Sequence of protein 2:
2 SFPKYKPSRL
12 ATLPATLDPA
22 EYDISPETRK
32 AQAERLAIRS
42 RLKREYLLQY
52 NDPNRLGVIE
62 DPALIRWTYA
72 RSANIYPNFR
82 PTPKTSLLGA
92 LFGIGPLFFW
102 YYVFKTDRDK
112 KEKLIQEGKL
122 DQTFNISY

Interface contacts:
Residue H421 in protein 1 contacts residue Y51 in protein 2 (closest heavy-atom distance 3.6 Å).
Residue Y259 in protein 1 is in contact with residue Y102 in protein 2 (closest heavy-atom distance 4.1 Å).
Residue S389 in protein 1 is in contact with residue D108 in protein 2 (closest heavy-atom distance 4.4 Å).
Residue S389 in protein 1 is in contact with residue K112 in protein 2 (closest heavy-atom distance 4.2 Å).
Residue W307 in protein 1 interacts with residue Y129 in protein 2 (closest heavy-atom distance 2.9 Å).
Residue W388 in protein 1 contacts residue R109 in protein 2 (closest heavy-atom distance 2.9 Å).
Residue N390 in protein 1 contacts residue D108 in protein 2 (closest heavy-atom distance 3.8 Å).
Residue L395 in protein 1 is in contact with residue F105 in protein 2 (closest heavy-atom distance 3.7 Å).
Residue N425 in protein 1 interacts with residue V59 in protein 2 (closest heavy-atom distance 4.7 Å).
Residue L344 in protein 1 contacts residue E61 in protein 2 (closest heavy-atom distance 4.7 Å).
Residue I391 in protein 1 is in contact with residue F105 in protein 2 (closest heavy-atom distance 4.2 Å).
Residue M263 in protein 1 interacts with residue L98 in protein 2 (closest heavy-atom distance 4.1 Å).
Residue I394 in protein 1 is in contact with residue W101 in protein 2 (closest heavy-atom distance 3.4 Å).
Residue L264 in protein 1 is in contact with residue L98 in protein 2 (closest heavy-atom distance 4.0 Å).
Residue H421 in protein 1 interacts with residue Y47 in protein 2 (closest heavy-atom distance 4.8 Å).
Residue I343 in protein 1 is in contact with residue W68 in protein 2 (closest heavy-atom distance 4.7 Å).
Residue R278 in protein 1 interacts with residue R72 in protein 2 (closest heavy-atom distance 2.9 Å).
Residue H422 in protein 1 interacts with residue Y47 in protein 2 (closest heavy-atom distance 3.9 Å).
Residue I391 in protein 1 interacts with residue V104 in protein 2 (closest heavy-atom distance 4.4 Å).
Residue H422 in protein 1 interacts with residue G58 in protein 2 (closest heavy-atom distance 4.4 Å).
Residue I423 in protein 1 contacts residue R56 in protein 2 (closest heavy-atom distance 4.6 Å).
Residue M263 in protein 1 interacts with residue F105 in protein 2 (closest heavy-atom distance 4.0 Å).
Residue W388 in protein 1 interacts with residue K112 in protein 2 (closest heavy-atom distance 3.4 Å).
Residue S389 in protein 1 is in contact with residue R109 in protein 2 (closest heavy-atom distance 3.4 Å).
Residue W267 in protein 1 interacts with residue W101 in protein 2 (closest heavy-atom distance 3.5 Å).
Residue I391 in protein 1 interacts with residue W101 in protein 2 (closest heavy-atom distance 4.7 Å).
Residue W307 in protein 1 interacts with residue S128 in protein 2 (closest heavy-atom distance 3.1 Å).
Residue P306 in protein 1 is in contact with residue Y129 in protein 2 (closest heavy-atom distance 3.9 Å).
Residue T392 in protein 1 is in contact with residue F105 in protein 2 (closest heavy-atom distance 3.6 Å).
Residue H422 in protein 1 interacts with residue V59 in protein 2 (closest heavy-atom distance 3.9 Å).
Residue H422 in protein 1 is in contact with residue Y51 in protein 2 (closest heavy-atom distance 3.9 Å).
Residue W267 in protein 1 interacts with residue F93 in protein 2 (closest heavy-atom distance 4.6 Å).
Residue N425 in protein 1 is in contact with residue G58 in protein 2 (closest heavy-atom distance 4.5 Å).
Residue L395 in protein 1 interacts with residue W101 in protein 2 (closest heavy-atom distance 3.7 Å).
Residue Y259 in protein 1 contacts residue K106 in protein 2 (closest heavy-atom distance 4.4 Å).
Residue I391 in protein 1 is in contact with residue D108 in protein 2 (closest heavy-atom distance 3.1 Å).
Residue W267 in protein 1 is in contact with residue L98 in protein 2 (closest heavy-atom distance 4.6 Å).
Residue Y259 in protein 1 interacts with residue R109 in protein 2 (closest heavy-atom distance 3.2 Å).
Residue T280 in protein 1 is in contact with residue W68 in protein 2 (closest heavy-atom distance 3.8 Å).
Residue M263 in protein 1 is in contact with residue W101 in protein 2 (closest heavy-atom distance 3.6 Å).
Residue H422 in protein 1 interacts with residue I60 in protein 2 (closest heavy-atom distance 3.5 Å).
Residue L344 in protein 1 contacts residue L65 in protein 2 (closest heavy-atom distance 3.6 Å).
Residue T305 in protein 1 contacts residue Y129 in protein 2 (closest heavy-atom distance 3.2 Å).
Residue N424 in protein 1 contacts residue R56 in protein 2 (closest heavy-atom distance 2.6 Å).
Residue N390 in protein 1 interacts with residue K112 in protein 2 (closest heavy-atom distance 4.3 Å).
Residue A384 in protein 1 contacts residue Y129 in protein 2 (closest heavy-atom distance 4.7 Å).
Residue S389 in protein 1 interacts with residue F105 in protein 2 (closest heavy-atom distance 3.7 Å).
Residue N424 in protein 1 interacts with residue L57 in protein 2 (closest heavy-atom distance 3.0 Å).
Residue H422 in protein 1 interacts with residue L57 in protein 2 (closest heavy-atom distance 3.8 Å).
Residue W267 in protein 1 contacts residue P97 in protein 2 (closest heavy-atom distance 3.9 Å).
Residue T280 in protein 1 contacts residue T69 in protein 2 (closest heavy-atom distance 3.6 Å).
Residue T341 in protein 1 interacts with residue T69 in protein 2 (closest heavy-atom distance 3.5 Å).
Residue S387 in protein 1 is in contact with residue K112 in protein 2 (closest heavy-atom distance 2.8 Å).
Residue M263 in protein 1 is in contact with residue Y102 in protein 2 (closest heavy-atom distance 3.5 Å).
Residue T280 in protein 1 contacts residue R72 in protein 2 (closest heavy-atom distance 3.3 Å).
Residue V337 in protein 1 interacts with residue V59 in protein 2 (closest heavy-atom distance 3.6 Å).
Residue H422 in protein 1 is in contact with residue R56 in protein 2 (closest heavy-atom distance 2.6 Å).
Residue I423 in protein 1 interacts with residue V59 in protein 2 (closest heavy-atom distance 3.7 Å).
Residue N425 in protein 1 contacts residue L57 in protein 2 (closest heavy-atom distance 4.4 Å).
Residue W388 in protein 1 is in contact with residue F105 in protein 2 (closest heavy-atom distance 3.8 Å).

Sequence of protein 1:
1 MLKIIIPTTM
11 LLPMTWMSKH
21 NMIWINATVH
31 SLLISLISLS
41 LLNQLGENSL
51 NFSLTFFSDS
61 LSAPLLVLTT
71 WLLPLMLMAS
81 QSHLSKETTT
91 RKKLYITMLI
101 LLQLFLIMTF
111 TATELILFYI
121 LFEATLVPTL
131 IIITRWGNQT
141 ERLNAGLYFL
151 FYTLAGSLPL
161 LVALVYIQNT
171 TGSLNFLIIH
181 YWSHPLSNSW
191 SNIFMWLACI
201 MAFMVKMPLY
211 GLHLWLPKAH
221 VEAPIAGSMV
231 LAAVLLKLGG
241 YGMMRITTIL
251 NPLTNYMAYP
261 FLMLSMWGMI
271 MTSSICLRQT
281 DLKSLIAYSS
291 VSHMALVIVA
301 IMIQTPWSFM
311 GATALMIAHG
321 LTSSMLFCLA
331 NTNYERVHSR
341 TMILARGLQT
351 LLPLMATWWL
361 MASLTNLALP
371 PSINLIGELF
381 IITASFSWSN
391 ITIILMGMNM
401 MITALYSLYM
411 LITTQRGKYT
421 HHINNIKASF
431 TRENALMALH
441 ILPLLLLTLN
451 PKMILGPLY

This data describes a binding interaction between two proteins.